Interface contacts:
Residue G400 in the first protein is in contact with residue G12 in the second protein (closest heavy-atom distance 5.0 Å).
Residue G400 in the first protein interacts with residue K9 in the second protein (closest heavy-atom distance 4.6 Å).
Residue L399 in the first protein interacts with residue K9 in the second protein (closest heavy-atom distance 4.9 Å).
Residue G400 in the first protein is in contact with residue A7 in the second protein (closest heavy-atom distance 4.7 Å).

The following describes two proteins that form a bound complex.

Sequence of the first protein:
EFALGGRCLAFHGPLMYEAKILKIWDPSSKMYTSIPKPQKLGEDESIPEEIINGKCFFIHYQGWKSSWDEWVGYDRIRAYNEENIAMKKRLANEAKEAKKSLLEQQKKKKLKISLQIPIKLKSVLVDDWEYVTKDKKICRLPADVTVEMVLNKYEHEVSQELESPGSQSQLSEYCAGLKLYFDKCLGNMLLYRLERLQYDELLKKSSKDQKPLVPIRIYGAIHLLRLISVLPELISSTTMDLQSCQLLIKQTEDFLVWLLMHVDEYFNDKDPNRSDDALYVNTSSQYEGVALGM

Sequence of the second protein:
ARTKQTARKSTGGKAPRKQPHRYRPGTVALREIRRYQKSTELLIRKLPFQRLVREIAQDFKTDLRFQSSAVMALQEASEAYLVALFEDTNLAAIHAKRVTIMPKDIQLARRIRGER